These two protein chains interact to form a complex.

Sequence of protein 1:
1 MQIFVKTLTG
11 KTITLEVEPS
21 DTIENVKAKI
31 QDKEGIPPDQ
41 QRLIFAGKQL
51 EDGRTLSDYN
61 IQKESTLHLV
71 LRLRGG

Sequence of protein 2:
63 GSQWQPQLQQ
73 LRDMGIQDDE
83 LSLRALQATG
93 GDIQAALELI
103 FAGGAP

Interface contacts:
Residue L69 in protein 1 is in contact with residue F103 in protein 2 (closest heavy-atom distance 4.4 Å).
Residue K11 in protein 1 contacts residue F103 in protein 2 (closest heavy-atom distance 4.3 Å).
Residue I36 in protein 1 contacts residue F103 in protein 2 (closest heavy-atom distance 5.0 Å).
Residue G47 in protein 1 is in contact with residue I78 in protein 2 (closest heavy-atom distance 4.8 Å).
Residue L8 in protein 1 is in contact with residue F103 in protein 2 (closest heavy-atom distance 4.3 Å).
Residue G75 in protein 1 contacts residue G106 in protein 2 (closest heavy-atom distance 4.1 Å).
Residue A46 in protein 1 interacts with residue R74 in protein 2 (closest heavy-atom distance 4.7 Å).
Residue A46 in protein 1 interacts with residue G77 in protein 2 (closest heavy-atom distance 4.2 Å).
Residue R42 in protein 1 interacts with residue Q79 in protein 2 (closest heavy-atom distance 3.6 Å).
Residue G75 in protein 1 interacts with residue L101 in protein 2 (closest heavy-atom distance 4.4 Å).
Residue R74 in protein 1 is in contact with residue R86 in protein 2 (closest heavy-atom distance 4.8 Å).
Residue G76 in protein 1 is in contact with residue R86 in protein 2 (closest heavy-atom distance 2.8 Å).
Residue L71 in protein 1 is in contact with residue I102 in protein 2 (closest heavy-atom distance 3.0 Å).
Residue L8 in protein 1 is in contact with residue I78 in protein 2 (closest heavy-atom distance 4.0 Å).
Residue L8 in protein 1 interacts with residue L99 in protein 2 (closest heavy-atom distance 3.3 Å).
Residue R42 in protein 1 interacts with residue G77 in protein 2 (closest heavy-atom distance 3.0 Å).
Residue V70 in protein 1 contacts residue I78 in protein 2 (closest heavy-atom distance 3.9 Å).
Residue L73 in protein 1 is in contact with residue F103 in protein 2 (closest heavy-atom distance 3.4 Å).
Residue R42 in protein 1 contacts residue I78 in protein 2 (closest heavy-atom distance 3.2 Å).
Residue A46 in protein 1 interacts with residue M76 in protein 2 (closest heavy-atom distance 3.3 Å).
Residue L71 in protein 1 contacts residue F103 in protein 2 (closest heavy-atom distance 3.7 Å).
Residue G76 in protein 1 contacts residue L101 in protein 2 (closest heavy-atom distance 3.9 Å).
Residue I44 in protein 1 contacts residue I78 in protein 2 (closest heavy-atom distance 4.3 Å).
Residue G47 in protein 1 is in contact with residue M76 in protein 2 (closest heavy-atom distance 4.2 Å).
Residue L8 in protein 1 is in contact with residue I102 in protein 2 (closest heavy-atom distance 4.3 Å).
Residue G47 in protein 1 interacts with residue D75 in protein 2 (closest heavy-atom distance 4.0 Å).
Residue Q49 in protein 1 contacts residue Q79 in protein 2 (closest heavy-atom distance 3.0 Å).
Residue G75 in protein 1 is in contact with residue L83 in protein 2 (closest heavy-atom distance 4.2 Å).
Residue V70 in protein 1 interacts with residue G77 in protein 2 (closest heavy-atom distance 3.3 Å).
Residue G75 in protein 1 is in contact with residue R86 in protein 2 (closest heavy-atom distance 3.6 Å).
Residue V70 in protein 1 is in contact with residue I102 in protein 2 (closest heavy-atom distance 5.0 Å).
Residue T7 in protein 1 is in contact with residue F103 in protein 2 (closest heavy-atom distance 3.5 Å).
Residue I44 in protein 1 is in contact with residue G77 in protein 2 (closest heavy-atom distance 3.4 Å).
Residue T9 in protein 1 interacts with residue Q96 in protein 2 (closest heavy-atom distance 4.2 Å).
Residue G76 in protein 1 interacts with residue Q89 in protein 2 (closest heavy-atom distance 4.7 Å).
Residue L73 in protein 1 is in contact with residue I102 in protein 2 (closest heavy-atom distance 3.5 Å).
Residue L73 in protein 1 is in contact with residue A104 in protein 2 (closest heavy-atom distance 3.8 Å).
Residue R72 in protein 1 contacts residue L83 in protein 2 (closest heavy-atom distance 4.4 Å).
Residue A46 in protein 1 is in contact with residue D75 in protein 2 (closest heavy-atom distance 3.0 Å).
Residue R74 in protein 1 contacts residue G105 in protein 2 (closest heavy-atom distance 4.2 Å).
Residue T9 in protein 1 is in contact with residue F103 in protein 2 (closest heavy-atom distance 3.8 Å).
Residue L73 in protein 1 interacts with residue G105 in protein 2 (closest heavy-atom distance 3.3 Å).
Residue I44 in protein 1 interacts with residue Q79 in protein 2 (closest heavy-atom distance 4.8 Å).
Residue R42 in protein 1 contacts residue D80 in protein 2 (closest heavy-atom distance 2.6 Å).
Residue H68 in protein 1 interacts with residue G77 in protein 2 (closest heavy-atom distance 4.5 Å).
Residue G47 in protein 1 interacts with residue G77 in protein 2 (closest heavy-atom distance 3.7 Å).
Residue T9 in protein 1 interacts with residue L99 in protein 2 (closest heavy-atom distance 4.6 Å).
Residue L8 in protein 1 interacts with residue Q96 in protein 2 (closest heavy-atom distance 4.2 Å).
Residue R72 in protein 1 interacts with residue I102 in protein 2 (closest heavy-atom distance 4.4 Å).
Residue H68 in protein 1 contacts residue M76 in protein 2 (closest heavy-atom distance 3.1 Å).
Residue G76 in protein 1 is in contact with residue G106 in protein 2 (closest heavy-atom distance 4.0 Å).
Residue G75 in protein 1 is in contact with residue G105 in protein 2 (closest heavy-atom distance 3.3 Å).
Residue G76 in protein 1 is in contact with residue A90 in protein 2 (closest heavy-atom distance 4.5 Å).
Residue G76 in protein 1 interacts with residue G105 in protein 2 (closest heavy-atom distance 4.4 Å).
Residue T9 in protein 1 interacts with residue E100 in protein 2 (closest heavy-atom distance 3.9 Å).
Residue G47 in protein 1 is in contact with residue R74 in protein 2 (closest heavy-atom distance 3.8 Å).
Residue L73 in protein 1 interacts with residue L83 in protein 2 (closest heavy-atom distance 4.1 Å).
Residue R72 in protein 1 is in contact with residue D80 in protein 2 (closest heavy-atom distance 2.8 Å).